Contacts between the two chains:
Residue L119 in chain A contacts residue E120 in chain B (closest heavy-atom distance 3.0 Å).
Residue R115 in chain A interacts with residue E120 in chain B (closest heavy-atom distance 3.5 Å).
Residue R300 in chain A is in contact with residue G86 in chain B (closest heavy-atom distance 3.0 Å).
Residue A220 in chain A contacts residue A749 in chain B (closest heavy-atom distance 3.5 Å).
Residue Y112 in chain A contacts residue R117 in chain B (closest heavy-atom distance 3.1 Å).
Residue L245 in chain A is in contact with residue R738 in chain B (closest heavy-atom distance 3.2 Å).
Residue M238 in chain A interacts with residue Y731 in chain B (closest heavy-atom distance 3.0 Å).
Residue V239 in chain A contacts residue I732 in chain B (closest heavy-atom distance 3.6 Å).
Residue E236 in chain A interacts with residue A590 in chain B (closest heavy-atom distance 2.6 Å).
Residue Y266 in chain A interacts with residue A742 in chain B (closest heavy-atom distance 3.0 Å).
Residue R240 in chain A interacts with residue N733 in chain B (closest heavy-atom distance 3.1 Å).
Residue I771 in chain A is in contact with residue T696 in chain B (closest heavy-atom distance 3.1 Å).
Residue A258 in chain A is in contact with residue G745 in chain B (closest heavy-atom distance 2.9 Å).
Residue L232 in chain A is in contact with residue P788 in chain B (closest heavy-atom distance 3.5 Å).
Residue M238 in chain A interacts with residue R730 in chain B (closest heavy-atom distance 3.0 Å).
Residue H253 in chain A is in contact with residue E739 in chain B (closest heavy-atom distance 3.3 Å).
Residue D140 in chain A is in contact with residue P85 in chain B (closest heavy-atom distance 2.9 Å).
Residue Q223 in chain A interacts with residue A749 in chain B (closest heavy-atom distance 3.1 Å).
Residue A225 in chain A interacts with residue T756 in chain B (closest heavy-atom distance 3.6 Å).
Residue E175 in chain A contacts residue S863 in chain B (closest heavy-atom distance 2.9 Å).
Residue L122 in chain A is in contact with residue N123 in chain B (closest heavy-atom distance 3.5 Å).
Residue S116 in chain A contacts residue R117 in chain B (closest heavy-atom distance 3.6 Å).
Residue M238 in chain A contacts residue I732 in chain B (closest heavy-atom distance 2.6 Å).
Residue S242 in chain A contacts residue I736 in chain B (closest heavy-atom distance 3.4 Å).
Residue I771 in chain A interacts with residue Y75 in chain B (closest heavy-atom distance 3.3 Å).
Residue Y237 in chain A contacts residue R730 in chain B (closest heavy-atom distance 2.8 Å).
Residue I33 in chain A interacts with residue M886 in chain B (closest heavy-atom distance 3.3 Å).
Residue G226 in chain A contacts residue T756 in chain B (closest heavy-atom distance 3.5 Å).
Residue Y174 in chain A interacts with residue R827 in chain B (closest heavy-atom distance 3.0 Å).
Residue M238 in chain A contacts residue F96 in chain B (closest heavy-atom distance 3.1 Å).
Residue S322 in chain A contacts residue P860 in chain B (closest heavy-atom distance 3.6 Å).
Residue S322 in chain A is in contact with residue T862 in chain B (closest heavy-atom distance 2.9 Å).
Residue Y112 in chain A is in contact with residue W113 in chain B (closest heavy-atom distance 3.1 Å).
Residue A258 in chain A interacts with residue M800 in chain B (closest heavy-atom distance 3.0 Å).
Residue E224 in chain A is in contact with residue Q72 in chain B (closest heavy-atom distance 3.3 Å).
Residue S259 in chain A interacts with residue M800 in chain B (closest heavy-atom distance 3.3 Å).
Residue E236 in chain A interacts with residue I588 in chain B (closest heavy-atom distance 3.0 Å).
Residue S242 in chain A is in contact with residue V734 in chain B (closest heavy-atom distance 2.6 Å).
Residue I230 in chain A interacts with residue I732 in chain B (closest heavy-atom distance 2.8 Å).
Residue Q223 in chain A interacts with residue Q752 in chain B (closest heavy-atom distance 2.9 Å).
Residue E231 in chain A is in contact with residue S589 in chain B (closest heavy-atom distance 3.1 Å).
Residue G227 in chain A interacts with residue G760 in chain B (closest heavy-atom distance 3.2 Å).
Residue S242 in chain A contacts residue E735 in chain B (closest heavy-atom distance 3.4 Å).
Residue D250 in chain A is in contact with residue R738 in chain B (closest heavy-atom distance 2.5 Å).
Residue A241 in chain A contacts residue V734 in chain B (closest heavy-atom distance 2.9 Å).
Residue E234 in chain A is in contact with residue S589 in chain B (closest heavy-atom distance 2.4 Å).
Residue R240 in chain A contacts residue V734 in chain B (closest heavy-atom distance 3.0 Å).
Residue E236 in chain A interacts with residue S589 in chain B (closest heavy-atom distance 2.9 Å).
Residue S221 in chain A is in contact with residue R738 in chain B (closest heavy-atom distance 2.6 Å).
Residue W37 in chain A contacts residue M886 in chain B (closest heavy-atom distance 3.5 Å).
Residue I230 in chain A interacts with residue R785 in chain B (closest heavy-atom distance 2.9 Å).
Residue Y266 in chain A contacts residue E739 in chain B (closest heavy-atom distance 3.4 Å).
Residue K177 in chain A is in contact with residue L82 in chain B (closest heavy-atom distance 3.5 Å).
Residue T178 in chain A interacts with residue R827 in chain B (closest heavy-atom distance 3.4 Å).
Residue E234 in chain A contacts residue E592 in chain B (closest heavy-atom distance 3.5 Å).
Residue R240 in chain A contacts residue I732 in chain B (closest heavy-atom distance 3.2 Å).
Residue V255 in chain A is in contact with residue A742 in chain B (closest heavy-atom distance 3.1 Å).
Residue Q126 in chain A contacts residue N123 in chain B (closest heavy-atom distance 3.1 Å).
Residue G227 in chain A interacts with residue V755 in chain B (closest heavy-atom distance 3.4 Å).
Residue S221 in chain A interacts with residue V748 in chain B (closest heavy-atom distance 3.3 Å).

Sequence of chain A:
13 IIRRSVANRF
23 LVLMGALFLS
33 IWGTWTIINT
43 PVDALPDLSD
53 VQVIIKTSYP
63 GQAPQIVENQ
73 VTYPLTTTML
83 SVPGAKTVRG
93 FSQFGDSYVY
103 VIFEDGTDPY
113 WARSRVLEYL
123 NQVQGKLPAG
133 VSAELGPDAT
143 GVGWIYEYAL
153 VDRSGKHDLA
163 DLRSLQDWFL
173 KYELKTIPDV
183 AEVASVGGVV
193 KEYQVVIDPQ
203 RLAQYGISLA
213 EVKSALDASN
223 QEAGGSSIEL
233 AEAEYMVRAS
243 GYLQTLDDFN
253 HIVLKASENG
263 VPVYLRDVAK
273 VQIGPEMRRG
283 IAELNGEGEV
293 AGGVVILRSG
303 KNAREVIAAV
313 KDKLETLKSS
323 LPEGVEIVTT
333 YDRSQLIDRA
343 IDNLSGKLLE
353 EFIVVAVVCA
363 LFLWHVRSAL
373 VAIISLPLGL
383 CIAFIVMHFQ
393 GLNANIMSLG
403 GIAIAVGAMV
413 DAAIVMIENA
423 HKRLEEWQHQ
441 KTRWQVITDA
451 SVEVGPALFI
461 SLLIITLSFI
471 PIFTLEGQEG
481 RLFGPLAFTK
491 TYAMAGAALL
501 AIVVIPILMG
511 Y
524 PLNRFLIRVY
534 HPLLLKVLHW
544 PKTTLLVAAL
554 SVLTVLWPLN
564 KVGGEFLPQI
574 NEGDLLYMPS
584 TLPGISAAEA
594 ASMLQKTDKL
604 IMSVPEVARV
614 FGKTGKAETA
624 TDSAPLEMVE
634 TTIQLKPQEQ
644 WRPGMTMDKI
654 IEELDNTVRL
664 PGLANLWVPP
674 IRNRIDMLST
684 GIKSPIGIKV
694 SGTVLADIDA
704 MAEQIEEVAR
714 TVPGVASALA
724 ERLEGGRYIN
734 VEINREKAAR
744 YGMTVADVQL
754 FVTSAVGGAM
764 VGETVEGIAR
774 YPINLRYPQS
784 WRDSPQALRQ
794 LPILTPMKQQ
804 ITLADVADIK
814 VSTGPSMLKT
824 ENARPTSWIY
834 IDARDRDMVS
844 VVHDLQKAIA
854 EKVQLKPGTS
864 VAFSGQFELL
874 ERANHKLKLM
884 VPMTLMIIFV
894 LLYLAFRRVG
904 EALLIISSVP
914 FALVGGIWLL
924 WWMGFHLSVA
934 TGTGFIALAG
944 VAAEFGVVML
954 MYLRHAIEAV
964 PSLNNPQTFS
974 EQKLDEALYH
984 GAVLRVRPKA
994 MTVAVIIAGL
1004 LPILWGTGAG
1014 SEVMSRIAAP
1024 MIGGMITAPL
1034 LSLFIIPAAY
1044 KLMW

Sequence of chain B:
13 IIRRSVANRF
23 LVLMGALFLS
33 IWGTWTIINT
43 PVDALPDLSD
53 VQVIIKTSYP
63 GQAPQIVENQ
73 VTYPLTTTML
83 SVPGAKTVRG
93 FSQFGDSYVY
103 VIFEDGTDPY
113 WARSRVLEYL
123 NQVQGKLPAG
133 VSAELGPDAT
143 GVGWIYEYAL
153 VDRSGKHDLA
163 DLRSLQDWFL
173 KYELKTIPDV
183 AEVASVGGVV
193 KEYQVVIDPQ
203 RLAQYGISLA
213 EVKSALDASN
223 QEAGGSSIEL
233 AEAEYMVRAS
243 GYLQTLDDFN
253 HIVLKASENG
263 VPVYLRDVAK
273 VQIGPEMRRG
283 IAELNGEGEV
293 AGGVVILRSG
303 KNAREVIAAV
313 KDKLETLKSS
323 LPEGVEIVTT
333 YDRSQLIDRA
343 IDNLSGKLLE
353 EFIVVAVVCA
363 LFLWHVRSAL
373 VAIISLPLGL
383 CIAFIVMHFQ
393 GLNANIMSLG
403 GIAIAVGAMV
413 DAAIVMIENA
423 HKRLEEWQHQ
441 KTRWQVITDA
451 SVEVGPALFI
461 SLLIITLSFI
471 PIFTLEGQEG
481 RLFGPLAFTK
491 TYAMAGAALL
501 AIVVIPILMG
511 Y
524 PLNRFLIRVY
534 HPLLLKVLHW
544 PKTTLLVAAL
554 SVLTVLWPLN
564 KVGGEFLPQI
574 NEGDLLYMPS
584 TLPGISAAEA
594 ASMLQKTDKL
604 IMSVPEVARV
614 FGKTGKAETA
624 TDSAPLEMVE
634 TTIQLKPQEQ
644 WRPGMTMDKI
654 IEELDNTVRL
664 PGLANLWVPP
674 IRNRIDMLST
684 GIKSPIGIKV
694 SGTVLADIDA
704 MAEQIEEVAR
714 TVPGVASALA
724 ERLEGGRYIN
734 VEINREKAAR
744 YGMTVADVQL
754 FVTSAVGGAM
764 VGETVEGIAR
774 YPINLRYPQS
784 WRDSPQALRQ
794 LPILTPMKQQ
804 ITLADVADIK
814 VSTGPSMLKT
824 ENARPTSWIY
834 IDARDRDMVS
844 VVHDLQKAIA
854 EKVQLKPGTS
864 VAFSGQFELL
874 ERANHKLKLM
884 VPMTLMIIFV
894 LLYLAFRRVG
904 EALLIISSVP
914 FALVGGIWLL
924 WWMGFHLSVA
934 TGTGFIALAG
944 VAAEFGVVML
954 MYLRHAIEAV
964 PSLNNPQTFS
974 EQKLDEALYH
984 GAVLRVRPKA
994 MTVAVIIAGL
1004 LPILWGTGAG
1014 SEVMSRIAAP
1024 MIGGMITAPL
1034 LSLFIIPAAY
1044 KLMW

This data describes a binding interaction between two proteins.